Sequence of the second protein:
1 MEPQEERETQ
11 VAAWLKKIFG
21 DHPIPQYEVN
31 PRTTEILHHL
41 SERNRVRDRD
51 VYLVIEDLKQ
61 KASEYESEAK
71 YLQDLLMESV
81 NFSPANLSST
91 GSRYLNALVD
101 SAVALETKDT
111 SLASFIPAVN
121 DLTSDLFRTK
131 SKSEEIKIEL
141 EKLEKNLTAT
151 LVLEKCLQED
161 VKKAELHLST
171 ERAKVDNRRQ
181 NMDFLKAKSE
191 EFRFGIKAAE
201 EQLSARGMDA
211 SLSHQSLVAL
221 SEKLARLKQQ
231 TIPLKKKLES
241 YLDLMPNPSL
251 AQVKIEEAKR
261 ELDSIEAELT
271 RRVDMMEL

The following describes two proteins that form a bound complex.

Interface contacts:
Residue S508 in the first protein is in contact with residue Y65 in the second protein (closest heavy-atom distance 4.6 Å).
Residue K506 in the first protein interacts with residue K108 in the second protein (closest heavy-atom distance 4.0 Å).
Residue A603 in the first protein contacts residue L217 in the second protein (closest heavy-atom distance 3.7 Å).
Residue L477 in the first protein is in contact with residue E68 in the second protein (closest heavy-atom distance 3.0 Å).
Residue G505 in the first protein is in contact with residue K108 in the second protein (closest heavy-atom distance 3.4 Å).
Residue A602 in the first protein contacts residue H214 in the second protein (closest heavy-atom distance 3.9 Å).
Residue L477 in the first protein contacts residue E64 in the second protein (closest heavy-atom distance 3.6 Å).
Residue A507 in the first protein is in contact with residue E106 in the second protein (closest heavy-atom distance 2.6 Å).
Residue Q601 in the first protein is in contact with residue H214 in the second protein (closest heavy-atom distance 4.4 Å).
Residue A602 in the first protein is in contact with residue S221 in the second protein (closest heavy-atom distance 4.3 Å).
Residue D109 in the first protein contacts residue A113 in the second protein (closest heavy-atom distance 3.0 Å).
Residue V476 in the first protein is in contact with residue Y71 in the second protein (closest heavy-atom distance 3.5 Å).
Residue E113 in the first protein interacts with residue S111 in the second protein (closest heavy-atom distance 3.4 Å).
Residue I480 in the first protein contacts residue Y65 in the second protein (closest heavy-atom distance 3.7 Å).
Residue A603 in the first protein interacts with residue S221 in the second protein (closest heavy-atom distance 3.4 Å).
Residue E509 in the first protein contacts residue D57 in the second protein (closest heavy-atom distance 4.3 Å).
Residue V476 in the first protein interacts with residue E68 in the second protein (closest heavy-atom distance 3.4 Å).
Residue G505 in the first protein interacts with residue D109 in the second protein (closest heavy-atom distance 4.5 Å).
Residue S508 in the first protein contacts residue K108 in the second protein (closest heavy-atom distance 3.7 Å).
Residue A602 in the first protein interacts with residue V218 in the second protein (closest heavy-atom distance 4.0 Å).
Residue K506 in the first protein is in contact with residue E106 in the second protein (closest heavy-atom distance 2.7 Å).
Residue L477 in the first protein contacts residue S67 in the second protein (closest heavy-atom distance 3.4 Å).
Residue S479 in the first protein is in contact with residue K61 in the second protein (closest heavy-atom distance 3.0 Å).
Residue E113 in the first protein interacts with residue D109 in the second protein (closest heavy-atom distance 3.6 Å).
Residue S479 in the first protein contacts residue E64 in the second protein (closest heavy-atom distance 3.0 Å).
Residue P513 in the first protein contacts residue V54 in the second protein (closest heavy-atom distance 3.7 Å).
Residue M112 in the first protein contacts residue S111 in the second protein (closest heavy-atom distance 4.1 Å).
Residue L483 in the first protein is in contact with residue K61 in the second protein (closest heavy-atom distance 3.4 Å).
Residue A507 in the first protein contacts residue T107 in the second protein (closest heavy-atom distance 4.2 Å).
Residue E509 in the first protein interacts with residue K61 in the second protein (closest heavy-atom distance 4.3 Å).
Residue R519 in the first protein contacts residue R49 in the second protein (closest heavy-atom distance 3.3 Å).
Residue P474 in the first protein contacts residue Y71 in the second protein (closest heavy-atom distance 4.0 Å).
Residue E509 in the first protein is in contact with residue K108 in the second protein (closest heavy-atom distance 4.0 Å).
Residue H481 in the first protein contacts residue E68 in the second protein (closest heavy-atom distance 2.7 Å).
Residue K506 in the first protein interacts with residue L105 in the second protein (closest heavy-atom distance 3.2 Å).
Residue L483 in the first protein contacts residue K108 in the second protein (closest heavy-atom distance 3.4 Å).
Residue P599 in the first protein interacts with residue H214 in the second protein (closest heavy-atom distance 4.4 Å).
Residue D109 in the first protein contacts residue P117 in the second protein (closest heavy-atom distance 4.5 Å).
Residue I480 in the first protein is in contact with residue E64 in the second protein (closest heavy-atom distance 3.3 Å).
Residue E102 in the first protein contacts residue N120 in the second protein (closest heavy-atom distance 3.0 Å).
Residue R519 in the first protein is in contact with residue D50 in the second protein (closest heavy-atom distance 2.5 Å).
Residue I480 in the first protein interacts with residue K61 in the second protein (closest heavy-atom distance 3.6 Å).
Residue P513 in the first protein interacts with residue L58 in the second protein (closest heavy-atom distance 4.3 Å).
Residue L512 in the first protein interacts with residue L53 in the second protein (closest heavy-atom distance 3.8 Å).
Residue K506 in the first protein interacts with residue T107 in the second protein (closest heavy-atom distance 4.0 Å).
Residue I480 in the first protein interacts with residue K108 in the second protein (closest heavy-atom distance 3.8 Å).
Residue P504 in the first protein is in contact with residue D121 in the second protein (closest heavy-atom distance 4.6 Å).
Residue L512 in the first protein interacts with residue V54 in the second protein (closest heavy-atom distance 3.7 Å).
Residue Q598 in the first protein contacts residue H214 in the second protein (closest heavy-atom distance 3.0 Å).
Residue R519 in the first protein is in contact with residue V46 in the second protein (closest heavy-atom distance 3.3 Å).
Residue H481 in the first protein is in contact with residue Y71 in the second protein (closest heavy-atom distance 4.4 Å).
Residue G600 in the first protein is in contact with residue H214 in the second protein (closest heavy-atom distance 3.3 Å).
Residue A603 in the first protein contacts residue V218 in the second protein (closest heavy-atom distance 3.8 Å).
Residue A516 in the first protein contacts residue V54 in the second protein (closest heavy-atom distance 4.2 Å).
Residue M112 in the first protein interacts with residue A113 in the second protein (closest heavy-atom distance 4.2 Å).
Residue G505 in the first protein interacts with residue T107 in the second protein (closest heavy-atom distance 2.5 Å).
Residue L512 in the first protein contacts residue D57 in the second protein (closest heavy-atom distance 3.4 Å).
Residue E607 in the first protein contacts residue K228 in the second protein (closest heavy-atom distance 3.4 Å).
Residue I480 in the first protein interacts with residue E68 in the second protein (closest heavy-atom distance 3.7 Å).
Residue E509 in the first protein interacts with residue Y65 in the second protein (closest heavy-atom distance 2.6 Å).

Sequence of the first protein:
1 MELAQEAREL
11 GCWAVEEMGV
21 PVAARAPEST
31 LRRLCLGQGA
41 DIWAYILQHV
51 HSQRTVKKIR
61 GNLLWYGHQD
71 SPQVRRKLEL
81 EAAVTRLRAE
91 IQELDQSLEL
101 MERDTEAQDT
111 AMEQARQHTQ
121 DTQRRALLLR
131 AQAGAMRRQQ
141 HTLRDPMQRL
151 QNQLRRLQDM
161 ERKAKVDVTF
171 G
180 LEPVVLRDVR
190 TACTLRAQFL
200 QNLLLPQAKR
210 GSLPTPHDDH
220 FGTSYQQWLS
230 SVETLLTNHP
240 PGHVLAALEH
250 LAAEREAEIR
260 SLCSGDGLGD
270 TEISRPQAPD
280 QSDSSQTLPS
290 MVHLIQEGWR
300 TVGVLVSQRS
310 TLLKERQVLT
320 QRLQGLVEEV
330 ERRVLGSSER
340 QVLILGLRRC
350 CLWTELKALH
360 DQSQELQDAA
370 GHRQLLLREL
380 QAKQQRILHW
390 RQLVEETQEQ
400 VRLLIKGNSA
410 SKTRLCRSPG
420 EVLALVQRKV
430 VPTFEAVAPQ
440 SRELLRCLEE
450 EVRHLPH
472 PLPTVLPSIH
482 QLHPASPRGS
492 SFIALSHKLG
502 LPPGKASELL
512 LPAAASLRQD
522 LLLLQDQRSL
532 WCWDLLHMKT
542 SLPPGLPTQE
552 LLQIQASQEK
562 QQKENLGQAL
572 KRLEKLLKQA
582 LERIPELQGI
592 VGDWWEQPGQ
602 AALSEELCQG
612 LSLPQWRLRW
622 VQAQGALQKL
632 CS